Sequence of protein 1:
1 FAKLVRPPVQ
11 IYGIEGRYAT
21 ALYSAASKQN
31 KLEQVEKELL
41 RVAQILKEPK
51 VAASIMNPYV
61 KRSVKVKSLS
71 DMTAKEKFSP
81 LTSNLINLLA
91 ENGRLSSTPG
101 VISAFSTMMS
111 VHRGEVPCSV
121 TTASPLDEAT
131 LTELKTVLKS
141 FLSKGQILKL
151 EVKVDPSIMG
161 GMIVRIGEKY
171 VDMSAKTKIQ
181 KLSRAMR

The following describes two proteins that form a bound complex.

Residue-level contacts at the interface:
Residue T177 in protein 1 interacts with residue L4 in protein 2 (closest heavy-atom distance 3.2 Å).
Residue K181 in protein 1 is in contact with residue L4 in protein 2 (closest heavy-atom distance 4.3 Å).
Residue K178 in protein 1 contacts residue L4 in protein 2 (closest heavy-atom distance 3.4 Å).
Residue S174 in protein 1 interacts with residue V1 in protein 2 (closest heavy-atom distance 4.8 Å).
Residue T177 in protein 1 is in contact with residue V1 in protein 2 (closest heavy-atom distance 3.7 Å).
Residue K181 in protein 1 contacts residue K8 in protein 2 (closest heavy-atom distance 3.7 Å).
Residue R184 in protein 1 interacts with residue K8 in protein 2 (closest heavy-atom distance 3.7 Å).

Sequence of protein 2:
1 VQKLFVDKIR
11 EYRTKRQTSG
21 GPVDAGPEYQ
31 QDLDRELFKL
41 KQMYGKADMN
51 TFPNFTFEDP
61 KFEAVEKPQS